The following describes two proteins that form a bound complex.

Sequence of protein 1:
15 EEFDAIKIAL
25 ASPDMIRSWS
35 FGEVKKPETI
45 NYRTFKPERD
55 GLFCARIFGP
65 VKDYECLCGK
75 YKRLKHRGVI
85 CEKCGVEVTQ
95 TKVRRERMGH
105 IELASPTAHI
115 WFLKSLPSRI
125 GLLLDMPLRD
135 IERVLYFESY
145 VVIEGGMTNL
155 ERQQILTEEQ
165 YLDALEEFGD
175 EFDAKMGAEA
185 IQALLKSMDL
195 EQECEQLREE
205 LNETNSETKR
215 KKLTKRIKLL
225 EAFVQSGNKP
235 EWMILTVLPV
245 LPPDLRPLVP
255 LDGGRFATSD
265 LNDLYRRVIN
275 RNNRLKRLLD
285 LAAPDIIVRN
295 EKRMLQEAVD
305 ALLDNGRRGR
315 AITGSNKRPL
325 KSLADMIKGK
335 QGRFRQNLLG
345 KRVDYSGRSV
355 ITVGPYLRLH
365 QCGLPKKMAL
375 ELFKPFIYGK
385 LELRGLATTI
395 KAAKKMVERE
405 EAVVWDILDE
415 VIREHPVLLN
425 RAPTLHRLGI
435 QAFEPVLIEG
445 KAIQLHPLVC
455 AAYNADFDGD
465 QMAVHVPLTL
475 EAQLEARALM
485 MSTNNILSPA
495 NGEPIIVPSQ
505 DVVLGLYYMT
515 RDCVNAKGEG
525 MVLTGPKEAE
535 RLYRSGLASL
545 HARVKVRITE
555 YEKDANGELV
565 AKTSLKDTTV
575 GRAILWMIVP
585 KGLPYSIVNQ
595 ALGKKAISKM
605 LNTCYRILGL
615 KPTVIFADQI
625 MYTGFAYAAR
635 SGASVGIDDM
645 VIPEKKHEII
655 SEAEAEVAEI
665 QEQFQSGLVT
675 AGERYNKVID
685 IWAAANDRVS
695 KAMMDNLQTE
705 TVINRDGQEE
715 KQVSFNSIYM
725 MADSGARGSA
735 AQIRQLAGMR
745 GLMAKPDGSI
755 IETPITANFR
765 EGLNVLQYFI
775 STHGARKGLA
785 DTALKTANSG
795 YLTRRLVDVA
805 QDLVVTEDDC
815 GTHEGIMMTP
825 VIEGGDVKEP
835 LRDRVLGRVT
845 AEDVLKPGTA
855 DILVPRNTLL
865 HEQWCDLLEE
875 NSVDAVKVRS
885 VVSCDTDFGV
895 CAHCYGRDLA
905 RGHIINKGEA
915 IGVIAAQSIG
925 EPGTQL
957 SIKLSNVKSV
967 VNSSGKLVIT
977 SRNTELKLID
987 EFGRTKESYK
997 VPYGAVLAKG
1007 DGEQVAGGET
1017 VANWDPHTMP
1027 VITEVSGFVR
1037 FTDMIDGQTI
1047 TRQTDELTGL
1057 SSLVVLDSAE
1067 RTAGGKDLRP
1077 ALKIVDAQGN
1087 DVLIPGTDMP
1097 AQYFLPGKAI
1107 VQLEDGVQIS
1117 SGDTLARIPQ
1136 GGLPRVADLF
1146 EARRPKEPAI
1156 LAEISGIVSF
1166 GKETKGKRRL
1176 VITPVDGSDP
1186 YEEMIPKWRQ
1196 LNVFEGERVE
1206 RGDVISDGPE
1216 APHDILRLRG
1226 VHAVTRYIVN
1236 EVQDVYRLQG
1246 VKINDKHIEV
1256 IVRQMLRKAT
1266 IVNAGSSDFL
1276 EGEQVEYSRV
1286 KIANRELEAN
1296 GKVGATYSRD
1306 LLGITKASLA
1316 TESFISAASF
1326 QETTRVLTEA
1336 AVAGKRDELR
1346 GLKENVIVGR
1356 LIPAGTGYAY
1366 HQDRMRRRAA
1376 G

Residue-level contacts at the interface:
Residue Y68 in protein 1 contacts residue A7 in protein 2 (closest heavy-atom distance 4.1 Å).
Residue R98 in protein 1 is in contact with residue M17 in protein 2 (closest heavy-atom distance 4.3 Å).
Residue V65 in protein 1 contacts residue M17 in protein 2 (closest heavy-atom distance 4.0 Å).
Residue I394 in protein 1 is in contact with residue D33 in protein 2 (closest heavy-atom distance 3.4 Å).
Residue E386 in protein 1 contacts residue S43 in protein 2 (closest heavy-atom distance 3.1 Å).
Residue R81 in protein 1 is in contact with residue A112 in protein 2 (closest heavy-atom distance 3.7 Å).
Residue V83 in protein 1 interacts with residue T124 in protein 2 (closest heavy-atom distance 3.7 Å).
Residue R81 in protein 1 interacts with residue K55 in protein 2 (closest heavy-atom distance 3.2 Å).
Residue K79 in protein 1 is in contact with residue E4 in protein 2 (closest heavy-atom distance 3.6 Å).
Residue Y382 in protein 1 contacts residue M40 in protein 2 (closest heavy-atom distance 3.8 Å).
Residue T392 in protein 1 interacts with residue V205 in protein 2 (closest heavy-atom distance 4.5 Å).
Residue T393 in protein 1 contacts residue V205 in protein 2 (closest heavy-atom distance 3.3 Å).
Residue Y382 in protein 1 interacts with residue A36 in protein 2 (closest heavy-atom distance 4.3 Å).
Residue I394 in protein 1 contacts residue A36 in protein 2 (closest heavy-atom distance 3.7 Å).
Residue F49 in protein 1 interacts with residue M17 in protein 2 (closest heavy-atom distance 3.6 Å).
Residue I84 in protein 1 contacts residue R117 in protein 2 (closest heavy-atom distance 3.7 Å).
Residue I394 in protein 1 contacts residue M40 in protein 2 (closest heavy-atom distance 3.8 Å).
Residue K74 in protein 1 interacts with residue R126 in protein 2 (closest heavy-atom distance 3.7 Å).
Residue F49 in protein 1 interacts with residue D19 in protein 2 (closest heavy-atom distance 4.1 Å).
Residue Q94 in protein 1 contacts residue S11 in protein 2 (closest heavy-atom distance 3.7 Å).
Residue R81 in protein 1 contacts residue H56 in protein 2 (closest heavy-atom distance 3.9 Å).
Residue K398 in protein 1 contacts residue D33 in protein 2 (closest heavy-atom distance 3.3 Å).
Residue K96 in protein 1 is in contact with residue P12 in protein 2 (closest heavy-atom distance 3.8 Å).
Residue Q94 in protein 1 contacts residue H56 in protein 2 (closest heavy-atom distance 3.7 Å).
Residue Y75 in protein 1 contacts residue T124 in protein 2 (closest heavy-atom distance 3.3 Å).
Residue G82 in protein 1 contacts residue R117 in protein 2 (closest heavy-atom distance 3.9 Å).
Residue F49 in protein 1 contacts residue S18 in protein 2 (closest heavy-atom distance 3.5 Å).
Residue V83 in protein 1 contacts residue G123 in protein 2 (closest heavy-atom distance 3.5 Å).
Residue I394 in protein 1 is in contact with residue T206 in protein 2 (closest heavy-atom distance 4.4 Å).
Residue E386 in protein 1 contacts residue M40 in protein 2 (closest heavy-atom distance 3.4 Å).
Residue V83 in protein 1 is in contact with residue H122 in protein 2 (closest heavy-atom distance 4.0 Å).
Residue I84 in protein 1 contacts residue T124 in protein 2 (closest heavy-atom distance 3.4 Å).
Residue Y68 in protein 1 is in contact with residue H56 in protein 2 (closest heavy-atom distance 3.9 Å).
Residue A397 in protein 1 interacts with residue M40 in protein 2 (closest heavy-atom distance 3.8 Å).
Residue D67 in protein 1 contacts residue S11 in protein 2 (closest heavy-atom distance 3.5 Å).
Residue D67 in protein 1 contacts residue K8 in protein 2 (closest heavy-atom distance 4.1 Å).
Residue L78 in protein 1 interacts with residue E4 in protein 2 (closest heavy-atom distance 4.2 Å).
Residue L78 in protein 1 interacts with residue A7 in protein 2 (closest heavy-atom distance 4.1 Å).
Residue K395 in protein 1 contacts residue R207 in protein 2 (closest heavy-atom distance 3.6 Å).
Residue V65 in protein 1 is in contact with residue S14 in protein 2 (closest heavy-atom distance 3.7 Å).
Residue Y75 in protein 1 contacts residue R126 in protein 2 (closest heavy-atom distance 4.3 Å).
Residue Q94 in protein 1 contacts residue L58 in protein 2 (closest heavy-atom distance 4.4 Å).
Residue I84 in protein 1 is in contact with residue H122 in protein 2 (closest heavy-atom distance 3.1 Å).
Residue K398 in protein 1 contacts residue S30 in protein 2 (closest heavy-atom distance 4.1 Å).
Residue R81 in protein 1 is in contact with residue E57 in protein 2 (closest heavy-atom distance 3.5 Å).
Residue I394 in protein 1 is in contact with residue A37 in protein 2 (closest heavy-atom distance 3.8 Å).
Residue D248 in protein 1 contacts residue P15 in protein 2 (closest heavy-atom distance 3.9 Å).
Residue G82 in protein 1 contacts residue A111 in protein 2 (closest heavy-atom distance 3.2 Å).
Residue T95 in protein 1 interacts with residue S14 in protein 2 (closest heavy-atom distance 3.4 Å).
Residue G82 in protein 1 is in contact with residue A112 in protein 2 (closest heavy-atom distance 3.6 Å).
Residue L78 in protein 1 interacts with residue H56 in protein 2 (closest heavy-atom distance 2.8 Å).
Residue V83 in protein 1 interacts with residue A111 in protein 2 (closest heavy-atom distance 4.5 Å).
Residue K87 in protein 1 is in contact with residue R126 in protein 2 (closest heavy-atom distance 3.5 Å).
Residue E86 in protein 1 is in contact with residue R126 in protein 2 (closest heavy-atom distance 2.9 Å).
Residue P254 in protein 1 contacts residue M16 in protein 2 (closest heavy-atom distance 4.3 Å).
Residue I394 in protein 1 interacts with residue V205 in protein 2 (closest heavy-atom distance 4.0 Å).
Residue E86 in protein 1 contacts residue T124 in protein 2 (closest heavy-atom distance 3.4 Å).
Residue K395 in protein 1 is in contact with residue S28 in protein 2 (closest heavy-atom distance 3.6 Å).
Residue R81 in protein 1 contacts residue S110 in protein 2 (closest heavy-atom distance 4.2 Å).
Residue R81 in protein 1 interacts with residue C108 in protein 2 (closest heavy-atom distance 4.0 Å).

Sequence of protein 2:
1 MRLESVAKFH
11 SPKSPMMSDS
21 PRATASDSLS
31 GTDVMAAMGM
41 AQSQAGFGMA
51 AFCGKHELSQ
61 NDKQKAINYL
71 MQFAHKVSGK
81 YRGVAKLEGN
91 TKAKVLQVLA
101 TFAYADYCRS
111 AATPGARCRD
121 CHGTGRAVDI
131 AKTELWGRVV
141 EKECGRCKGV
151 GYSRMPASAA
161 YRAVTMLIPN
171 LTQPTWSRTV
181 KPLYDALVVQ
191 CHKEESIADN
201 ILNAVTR